Sequence of the second protein:
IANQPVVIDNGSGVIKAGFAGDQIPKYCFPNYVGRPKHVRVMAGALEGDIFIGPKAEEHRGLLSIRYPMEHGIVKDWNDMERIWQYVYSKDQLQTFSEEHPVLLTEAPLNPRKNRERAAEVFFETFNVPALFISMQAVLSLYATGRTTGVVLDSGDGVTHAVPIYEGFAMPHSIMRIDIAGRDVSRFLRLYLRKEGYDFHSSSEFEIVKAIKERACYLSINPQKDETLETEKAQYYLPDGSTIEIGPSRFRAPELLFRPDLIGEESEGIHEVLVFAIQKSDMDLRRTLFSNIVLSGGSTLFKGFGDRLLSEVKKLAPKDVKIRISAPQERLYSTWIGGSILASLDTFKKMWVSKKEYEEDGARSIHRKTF

The following describes two proteins that form a bound complex.

Contacts between the two chains:
Residue E270 in the second protein is in contact with residue R266 in the first protein (closest heavy-atom distance 4.6 Å).
Residue L267 in the second protein contacts residue K268 in the first protein (closest heavy-atom distance 5.0 Å).
Residue G269 in the second protein contacts residue T267 in the first protein (closest heavy-atom distance 3.7 Å).
Residue L267 in the second protein contacts residue T267 in the first protein (closest heavy-atom distance 4.0 Å).
Residue G269 in the second protein contacts residue R266 in the first protein (closest heavy-atom distance 3.2 Å).
Residue I268 in the second protein interacts with residue T267 in the first protein (closest heavy-atom distance 4.3 Å).
Residue D266 in the second protein interacts with residue T267 in the first protein (closest heavy-atom distance 3.7 Å).

Sequence of the first protein:
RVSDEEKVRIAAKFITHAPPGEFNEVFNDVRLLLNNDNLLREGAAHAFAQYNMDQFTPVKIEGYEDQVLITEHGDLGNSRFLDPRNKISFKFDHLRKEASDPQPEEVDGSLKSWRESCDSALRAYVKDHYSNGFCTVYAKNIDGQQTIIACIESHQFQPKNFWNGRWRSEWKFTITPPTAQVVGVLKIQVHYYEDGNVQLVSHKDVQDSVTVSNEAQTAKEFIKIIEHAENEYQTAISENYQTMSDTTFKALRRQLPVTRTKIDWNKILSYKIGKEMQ